Sequence of the first protein:
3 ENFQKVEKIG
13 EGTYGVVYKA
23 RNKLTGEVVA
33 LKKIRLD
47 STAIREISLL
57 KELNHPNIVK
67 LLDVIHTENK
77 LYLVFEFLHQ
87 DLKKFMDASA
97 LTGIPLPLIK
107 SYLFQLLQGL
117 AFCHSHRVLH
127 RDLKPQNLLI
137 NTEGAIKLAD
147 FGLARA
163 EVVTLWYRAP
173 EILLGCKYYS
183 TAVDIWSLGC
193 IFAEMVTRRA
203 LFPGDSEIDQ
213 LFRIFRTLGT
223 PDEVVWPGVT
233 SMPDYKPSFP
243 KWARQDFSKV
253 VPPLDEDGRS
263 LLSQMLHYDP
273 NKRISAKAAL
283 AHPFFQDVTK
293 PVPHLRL

Contacts between the two chains:
Residue Q6 in the first protein interacts with residue C7 in the second protein (closest heavy-atom distance 3.0 Å).
Residue Y20 in the first protein is in contact with residue D16 in the second protein (closest heavy-atom distance 5.0 Å).
Residue K35 in the first protein interacts with residue E13 in the second protein (closest heavy-atom distance 4.9 Å).
Residue D69 in the first protein interacts with residue W5 in the second protein (closest heavy-atom distance 3.8 Å).
Residue V31 in the first protein contacts residue W4 in the second protein (closest heavy-atom distance 3.8 Å).
Residue V31 in the first protein contacts residue W5 in the second protein (closest heavy-atom distance 4.0 Å).
Residue R23 in the first protein interacts with residue W4 in the second protein (closest heavy-atom distance 3.8 Å).
Residue Y20 in the first protein is in contact with residue I12 in the second protein (closest heavy-atom distance 3.7 Å).
Residue I71 in the first protein contacts residue W5 in the second protein (closest heavy-atom distance 3.6 Å).
Residue V80 in the first protein interacts with residue I9 in the second protein (closest heavy-atom distance 4.2 Å).
Residue R37 in the first protein contacts residue D16 in the second protein (closest heavy-atom distance 3.1 Å).
Residue Q6 in the first protein interacts with residue W4 in the second protein (closest heavy-atom distance 3.4 Å).
Residue Y78 in the first protein interacts with residue I9 in the second protein (closest heavy-atom distance 4.0 Å).
Residue L68 in the first protein is in contact with residue W5 in the second protein (closest heavy-atom distance 4.5 Å).
Residue Q6 in the first protein interacts with residue A8 in the second protein (closest heavy-atom distance 3.7 Å).
Residue Y78 in the first protein is in contact with residue I12 in the second protein (closest heavy-atom distance 3.4 Å).
Residue L33 in the first protein contacts residue I12 in the second protein (closest heavy-atom distance 4.2 Å).
Residue V8 in the first protein interacts with residue A8 in the second protein (closest heavy-atom distance 3.6 Å).
Residue Y78 in the first protein interacts with residue E13 in the second protein (closest heavy-atom distance 2.4 Å).
Residue Y78 in the first protein interacts with residue D16 in the second protein (closest heavy-atom distance 4.8 Å).
Residue A22 in the first protein is in contact with residue W4 in the second protein (closest heavy-atom distance 3.3 Å).
Residue L33 in the first protein is in contact with residue I9 in the second protein (closest heavy-atom distance 3.5 Å).
Residue N24 in the first protein is in contact with residue W4 in the second protein (closest heavy-atom distance 3.3 Å).
Residue V80 in the first protein interacts with residue W5 in the second protein (closest heavy-atom distance 3.9 Å).
Residue K76 in the first protein is in contact with residue D16 in the second protein (closest heavy-atom distance 4.2 Å).
Residue V30 in the first protein is in contact with residue W4 in the second protein (closest heavy-atom distance 4.3 Å).
Residue K76 in the first protein contacts residue E13 in the second protein (closest heavy-atom distance 3.3 Å).
Residue K35 in the first protein interacts with residue I12 in the second protein (closest heavy-atom distance 4.2 Å).
Residue V8 in the first protein is in contact with residue A11 in the second protein (closest heavy-atom distance 4.8 Å).
Residue L33 in the first protein contacts residue A8 in the second protein (closest heavy-atom distance 4.6 Å).
Residue I71 in the first protein interacts with residue I9 in the second protein (closest heavy-atom distance 3.4 Å).
Residue E29 in the first protein interacts with residue W4 in the second protein (closest heavy-atom distance 3.7 Å).
Residue A22 in the first protein contacts residue A8 in the second protein (closest heavy-atom distance 3.9 Å).
Residue V8 in the first protein is in contact with residue I12 in the second protein (closest heavy-atom distance 3.7 Å).
Residue K35 in the first protein interacts with residue D16 in the second protein (closest heavy-atom distance 2.2 Å).
Residue T73 in the first protein is in contact with residue E13 in the second protein (closest heavy-atom distance 3.7 Å).

This data describes a binding interaction between two proteins.

Sequence of the second protein:
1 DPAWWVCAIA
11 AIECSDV